Contacts between the two chains:
Residue E94 in chain A contacts residue Y13 in chain B (closest heavy-atom distance 3.7 Å).
Residue N252 in chain A is in contact with residue R12 in chain B (closest heavy-atom distance 3.1 Å).
Residue Q9 in chain A is in contact with residue Y22 in chain B (closest heavy-atom distance 3.0 Å).
Residue T251 in chain A interacts with residue D8 in chain B (closest heavy-atom distance 3.0 Å).
Residue E1 in chain A contacts residue R14 in chain B (closest heavy-atom distance 3.1 Å).
Residue Y100 in chain A is in contact with residue S9 in chain B (closest heavy-atom distance 2.5 Å).
Residue V55 in chain A is in contact with residue K15 in chain B (closest heavy-atom distance 3.4 Å).
Residue Y161 in chain A interacts with residue R14 in chain B (closest heavy-atom distance 3.6 Å).
Residue I334 in chain A contacts residue I5 in chain B (closest heavy-atom distance 3.7 Å).
Residue Y161 in chain A contacts residue T7 in chain B (closest heavy-atom distance 3.0 Å).
Residue C2 in chain A contacts residue S11 in chain B (closest heavy-atom distance 3.8 Å).
Residue D253 in chain A interacts with residue R12 in chain B (closest heavy-atom distance 2.4 Å).
Residue K156 in chain A interacts with residue T7 in chain B (closest heavy-atom distance 2.8 Å).
Residue F56 in chain A contacts residue V19 in chain B (closest heavy-atom distance 3.5 Å).
Residue R149 in chain A contacts residue D3 in chain B (closest heavy-atom distance 3.2 Å).
Residue D250 in chain A is in contact with residue S11 in chain B (closest heavy-atom distance 2.4 Å).
Residue D250 in chain A is in contact with residue T7 in chain B (closest heavy-atom distance 3.7 Å).
Residue D93 in chain A is in contact with residue K20 in chain B (closest heavy-atom distance 3.2 Å).
Residue D93 in chain A contacts residue Y13 in chain B (closest heavy-atom distance 2.7 Å).
Residue Y100 in chain A interacts with residue Y13 in chain B (closest heavy-atom distance 3.6 Å).
Residue Y100 in chain A is in contact with residue Y10 in chain B (closest heavy-atom distance 3.7 Å).
Residue H5 in chain A interacts with residue Y22 in chain B (closest heavy-atom distance 3.5 Å).
Residue D90 in chain A interacts with residue K20 in chain B (closest heavy-atom distance 4.0 Å).
Residue Y161 in chain A interacts with residue Y10 in chain B (closest heavy-atom distance 3.5 Å).
Residue D93 in chain A is in contact with residue Q16 in chain B (closest heavy-atom distance 3.4 Å).
Residue K96 in chain A contacts residue Y13 in chain B (closest heavy-atom distance 3.9 Å).
Residue Y111 in chain A is in contact with residue D3 in chain B (closest heavy-atom distance 3.2 Å).
Residue I190 in chain A contacts residue H1 in chain B (closest heavy-atom distance 3.4 Å).
Residue F82 in chain A interacts with residue L27 in chain B (closest heavy-atom distance 3.9 Å).
Residue N252 in chain A contacts residue D8 in chain B (closest heavy-atom distance 3.0 Å).
Residue C2 in chain A interacts with residue R14 in chain B (closest heavy-atom distance 3.8 Å).
Residue F59 in chain A contacts residue V19 in chain B (closest heavy-atom distance 3.5 Å).
Residue Q333 in chain A is in contact with residue S2 in chain B (closest heavy-atom distance 3.7 Å).
Residue Y107 in chain A interacts with residue F6 in chain B (closest heavy-atom distance 3.5 Å).
Residue D250 in chain A is in contact with residue D8 in chain B (closest heavy-atom distance 3.4 Å).
Residue I265 in chain A contacts residue H1 in chain B (closest heavy-atom distance 3.9 Å).
Residue I97 in chain A is in contact with residue Y10 in chain B (closest heavy-atom distance 3.9 Å).
Residue Y88 in chain A is in contact with residue K20 in chain B (closest heavy-atom distance 3.2 Å).
Residue W258 in chain A interacts with residue H1 in chain B (closest heavy-atom distance 3.9 Å).
Residue F59 in chain A interacts with residue K15 in chain B (closest heavy-atom distance 3.2 Å).
Residue Y161 in chain A interacts with residue S11 in chain B (closest heavy-atom distance 3.0 Å).
Residue R3 in chain A is in contact with residue R14 in chain B (closest heavy-atom distance 3.7 Å).
Residue V103 in chain A contacts residue F6 in chain B (closest heavy-atom distance 3.7 Å).
Residue V153 in chain A interacts with residue D3 in chain B (closest heavy-atom distance 3.5 Å).
Residue L338 in chain A contacts residue D3 in chain B (closest heavy-atom distance 3.2 Å).
Residue T251 in chain A is in contact with residue R12 in chain B (closest heavy-atom distance 3.4 Å).
Residue L338 in chain A interacts with residue F6 in chain B (closest heavy-atom distance 3.7 Å).
Residue N252 in chain A interacts with residue G4 in chain B (closest heavy-atom distance 3.8 Å).
Residue I190 in chain A is in contact with residue D3 in chain B (closest heavy-atom distance 3.6 Å).
Residue E94 in chain A contacts residue K20 in chain B (closest heavy-atom distance 3.0 Å).
Residue E337 in chain A interacts with residue S2 in chain B (closest heavy-atom distance 2.7 Å).
Residue F59 in chain A is in contact with residue Q16 in chain B (closest heavy-atom distance 3.4 Å).
Residue D90 in chain A is in contact with residue Q16 in chain B (closest heavy-atom distance 3.0 Å).
Residue I97 in chain A interacts with residue Y13 in chain B (closest heavy-atom distance 3.5 Å).
Residue Q187 in chain A contacts residue H1 in chain B (closest heavy-atom distance 3.1 Å).
Residue D93 in chain A contacts residue M17 in chain B (closest heavy-atom distance 3.4 Å).
Residue E94 in chain A contacts residue M17 in chain B (closest heavy-atom distance 3.2 Å).
Residue Y100 in chain A interacts with residue F6 in chain B (closest heavy-atom distance 3.7 Å).
Residue R262 in chain A is in contact with residue H1 in chain B (closest heavy-atom distance 3.7 Å).
Residue I36 in chain A interacts with residue Y22 in chain B (closest heavy-atom distance 3.9 Å).

Sequence of chain B:
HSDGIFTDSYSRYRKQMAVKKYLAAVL

Sequence of chain A:
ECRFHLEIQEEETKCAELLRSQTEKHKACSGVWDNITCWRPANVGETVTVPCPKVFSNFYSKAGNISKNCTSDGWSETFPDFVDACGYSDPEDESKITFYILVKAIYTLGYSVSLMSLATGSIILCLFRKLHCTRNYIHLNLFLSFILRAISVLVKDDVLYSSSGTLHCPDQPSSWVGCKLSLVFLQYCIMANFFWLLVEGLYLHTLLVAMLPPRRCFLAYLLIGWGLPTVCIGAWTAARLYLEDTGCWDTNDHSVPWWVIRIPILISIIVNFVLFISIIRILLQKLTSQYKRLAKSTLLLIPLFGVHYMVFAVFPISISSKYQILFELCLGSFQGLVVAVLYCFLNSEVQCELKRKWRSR

This data describes a binding interaction between two proteins.